Sequence of protein 2:
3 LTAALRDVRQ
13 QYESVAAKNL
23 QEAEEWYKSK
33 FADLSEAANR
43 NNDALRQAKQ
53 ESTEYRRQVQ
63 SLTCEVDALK

Sequence of protein 1:
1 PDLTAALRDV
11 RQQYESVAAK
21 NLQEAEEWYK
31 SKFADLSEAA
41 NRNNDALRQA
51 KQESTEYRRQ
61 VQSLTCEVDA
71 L

These two protein chains interact to form a complex.

Contacts between the two chains:
Residue Q60 in protein 1 is in contact with residue V61 in protein 2 (closest heavy-atom distance 3.6 Å).
Residue L71 in protein 1 is in contact with residue K72 in protein 2 (closest heavy-atom distance 3.0 Å).
Residue A50 in protein 1 interacts with residue A50 in protein 2 (closest heavy-atom distance 4.1 Å).
Residue T65 in protein 1 interacts with residue L64 in protein 2 (closest heavy-atom distance 3.4 Å).
Residue V61 in protein 1 interacts with residue Y57 in protein 2 (closest heavy-atom distance 4.3 Å).
Residue A50 in protein 1 contacts residue K51 in protein 2 (closest heavy-atom distance 4.5 Å).
Residue K51 in protein 1 contacts residue A50 in protein 2 (closest heavy-atom distance 4.2 Å).
Residue L64 in protein 1 interacts with residue L64 in protein 2 (closest heavy-atom distance 3.5 Å).
Residue E53 in protein 1 interacts with residue K51 in protein 2 (closest heavy-atom distance 3.9 Å).
Residue L47 in protein 1 is in contact with residue N43 in protein 2 (closest heavy-atom distance 4.2 Å).
Residue V68 in protein 1 contacts residue L71 in protein 2 (closest heavy-atom distance 4.3 Å).
Residue A46 in protein 1 contacts residue L47 in protein 2 (closest heavy-atom distance 3.8 Å).
Residue Y57 in protein 1 interacts with residue V61 in protein 2 (closest heavy-atom distance 4.3 Å).
Residue A50 in protein 1 contacts residue S54 in protein 2 (closest heavy-atom distance 4.5 Å).
Residue S54 in protein 1 interacts with residue Y57 in protein 2 (closest heavy-atom distance 3.9 Å).
Residue Y57 in protein 1 contacts residue Y57 in protein 2 (closest heavy-atom distance 3.4 Å).
Residue N43 in protein 1 interacts with residue N43 in protein 2 (closest heavy-atom distance 4.0 Å).
Residue N43 in protein 1 interacts with residue N44 in protein 2 (closest heavy-atom distance 4.2 Å).
Residue V68 in protein 1 contacts residue E67 in protein 2 (closest heavy-atom distance 4.1 Å).
Residue N44 in protein 1 contacts residue N43 in protein 2 (closest heavy-atom distance 3.9 Å).
Residue L71 in protein 1 is in contact with residue V68 in protein 2 (closest heavy-atom distance 3.8 Å).
Residue L64 in protein 1 contacts residue T65 in protein 2 (closest heavy-atom distance 3.9 Å).
Residue E67 in protein 1 contacts residue V68 in protein 2 (closest heavy-atom distance 3.1 Å).
Residue L71 in protein 1 contacts residue L71 in protein 2 (closest heavy-atom distance 3.5 Å).
Residue Y29 in protein 1 is in contact with residue Y29 in protein 2 (closest heavy-atom distance 2.6 Å).
Residue S54 in protein 1 contacts residue E53 in protein 2 (closest heavy-atom distance 3.6 Å).
Residue V61 in protein 1 contacts residue Q60 in protein 2 (closest heavy-atom distance 3.1 Å).
Residue L47 in protein 1 contacts residue A46 in protein 2 (closest heavy-atom distance 3.5 Å).
Residue L64 in protein 1 interacts with residue V68 in protein 2 (closest heavy-atom distance 4.4 Å).
Residue A50 in protein 1 interacts with residue L47 in protein 2 (closest heavy-atom distance 3.9 Å).
Residue V61 in protein 1 contacts residue V61 in protein 2 (closest heavy-atom distance 4.5 Å).
Residue S54 in protein 1 is in contact with residue S54 in protein 2 (closest heavy-atom distance 3.9 Å).
Residue L47 in protein 1 is in contact with residue A50 in protein 2 (closest heavy-atom distance 4.1 Å).
Residue Y57 in protein 1 is in contact with residue R58 in protein 2 (closest heavy-atom distance 3.2 Å).
Residue E53 in protein 1 contacts residue S54 in protein 2 (closest heavy-atom distance 3.2 Å).
Residue V68 in protein 1 contacts residue V68 in protein 2 (closest heavy-atom distance 3.5 Å).
Residue L47 in protein 1 is in contact with residue L47 in protein 2 (closest heavy-atom distance 3.6 Å).
Residue L64 in protein 1 interacts with residue V61 in protein 2 (closest heavy-atom distance 3.7 Å).
Residue Y57 in protein 1 interacts with residue S54 in protein 2 (closest heavy-atom distance 3.4 Å).
Residue L3 in protein 1 interacts with residue L3 in protein 2 (closest heavy-atom distance 4.6 Å).
Residue S54 in protein 1 is in contact with residue A50 in protein 2 (closest heavy-atom distance 4.5 Å).
Residue L36 in protein 1 is in contact with residue L36 in protein 2 (closest heavy-atom distance 4.4 Å).
Residue V68 in protein 1 interacts with residue L64 in protein 2 (closest heavy-atom distance 4.1 Å).
Residue R58 in protein 1 is in contact with residue Y57 in protein 2 (closest heavy-atom distance 3.3 Å).
Residue V61 in protein 1 is in contact with residue L64 in protein 2 (closest heavy-atom distance 3.3 Å).